Contacts between the two chains:
Residue Q2 in chain A interacts with residue Q122 in chain B (closest heavy-atom distance 4.4 Å).
Residue Q2 in chain A contacts residue L126 in chain B (closest heavy-atom distance 3.6 Å).

Sequence of chain B:
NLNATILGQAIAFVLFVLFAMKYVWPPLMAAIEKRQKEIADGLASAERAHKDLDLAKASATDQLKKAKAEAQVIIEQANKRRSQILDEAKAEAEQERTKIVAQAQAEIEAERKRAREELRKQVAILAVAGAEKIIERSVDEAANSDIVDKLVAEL

The following describes two proteins that form a bound complex.

Sequence of chain A:
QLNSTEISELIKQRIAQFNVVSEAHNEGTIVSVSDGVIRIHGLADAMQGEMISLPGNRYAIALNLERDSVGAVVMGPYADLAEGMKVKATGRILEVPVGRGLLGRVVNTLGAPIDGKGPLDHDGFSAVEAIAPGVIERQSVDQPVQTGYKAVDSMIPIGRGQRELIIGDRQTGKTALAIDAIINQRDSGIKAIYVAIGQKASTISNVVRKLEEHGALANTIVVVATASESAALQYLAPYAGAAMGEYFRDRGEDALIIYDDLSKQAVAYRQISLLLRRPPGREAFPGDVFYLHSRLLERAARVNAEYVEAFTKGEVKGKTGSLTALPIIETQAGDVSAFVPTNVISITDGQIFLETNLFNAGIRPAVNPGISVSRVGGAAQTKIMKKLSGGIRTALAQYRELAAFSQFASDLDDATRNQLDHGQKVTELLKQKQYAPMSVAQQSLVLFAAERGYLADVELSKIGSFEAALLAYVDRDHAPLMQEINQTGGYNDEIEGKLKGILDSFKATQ